This data describes a binding interaction between two proteins.

Contacts between the two chains:
Residue H170 in protein 1 is in contact with residue Y229 in protein 2 (closest heavy-atom distance 4.5 Å).
Residue L147 in protein 1 contacts residue Y229 in protein 2 (closest heavy-atom distance 3.6 Å).
Residue K176 in protein 1 is in contact with residue S232 in protein 2 (closest heavy-atom distance 3.4 Å).
Residue L147 in protein 1 is in contact with residue V230 in protein 2 (closest heavy-atom distance 3.7 Å).
Residue P238 in protein 1 interacts with residue H210 in protein 2 (closest heavy-atom distance 4.1 Å).
Residue L131 in protein 1 interacts with residue R221 in protein 2 (closest heavy-atom distance 3.4 Å).
Residue I146 in protein 1 interacts with residue G314 in protein 2 (closest heavy-atom distance 3.9 Å).
Residue P233 in protein 1 interacts with residue A203 in protein 2 (closest heavy-atom distance 3.4 Å).
Residue L131 in protein 1 is in contact with residue V225 in protein 2 (closest heavy-atom distance 4.2 Å).
Residue A139 in protein 1 interacts with residue R222 in protein 2 (closest heavy-atom distance 3.7 Å).
Residue I146 in protein 1 interacts with residue V226 in protein 2 (closest heavy-atom distance 4.0 Å).
Residue A236 in protein 1 interacts with residue A203 in protein 2 (closest heavy-atom distance 4.4 Å).
Residue A180 in protein 1 contacts residue F235 in protein 2 (closest heavy-atom distance 4.2 Å).
Residue P233 in protein 1 contacts residue A199 in protein 2 (closest heavy-atom distance 3.5 Å).
Residue Y142 in protein 1 interacts with residue G313 in protein 2 (closest heavy-atom distance 3.5 Å).
Residue A139 in protein 1 is in contact with residue V226 in protein 2 (closest heavy-atom distance 4.4 Å).
Residue I140 in protein 1 contacts residue Y229 in protein 2 (closest heavy-atom distance 4.1 Å).
Residue P233 in protein 1 contacts residue F200 in protein 2 (closest heavy-atom distance 3.7 Å).
Residue A236 in protein 1 contacts residue R207 in protein 2 (closest heavy-atom distance 3.6 Å).
Residue K176 in protein 1 contacts residue E241 in protein 2 (closest heavy-atom distance 3.3 Å).
Residue R183 in protein 1 contacts residue V237 in protein 2 (closest heavy-atom distance 3.5 Å).
Residue A139 in protein 1 is in contact with residue V225 in protein 2 (closest heavy-atom distance 3.9 Å).
Residue Y142 in protein 1 interacts with residue V226 in protein 2 (closest heavy-atom distance 3.9 Å).
Residue R173 in protein 1 is in contact with residue Y229 in protein 2 (closest heavy-atom distance 4.3 Å).
Residue L181 in protein 1 interacts with residue L228 in protein 2 (closest heavy-atom distance 3.4 Å).
Residue Y142 in protein 1 interacts with residue G314 in protein 2 (closest heavy-atom distance 4.2 Å).
Residue A143 in protein 1 interacts with residue V226 in protein 2 (closest heavy-atom distance 4.2 Å).
Residue I184 in protein 1 is in contact with residue F235 in protein 2 (closest heavy-atom distance 4.2 Å).
Residue A177 in protein 1 is in contact with residue Y229 in protein 2 (closest heavy-atom distance 3.3 Å).
Residue K176 in protein 1 is in contact with residue K233 in protein 2 (closest heavy-atom distance 2.8 Å).
Residue L181 in protein 1 is in contact with residue V225 in protein 2 (closest heavy-atom distance 4.2 Å).
Residue Q232 in protein 1 is in contact with residue F200 in protein 2 (closest heavy-atom distance 3.6 Å).
Residue K176 in protein 1 contacts residue F235 in protein 2 (closest heavy-atom distance 2.7 Å).
Residue Y129 in protein 1 contacts residue R221 in protein 2 (closest heavy-atom distance 3.7 Å).
Residue K176 in protein 1 is in contact with residue N234 in protein 2 (closest heavy-atom distance 4.4 Å).
Residue A236 in protein 1 interacts with residue A206 in protein 2 (closest heavy-atom distance 3.7 Å).
Residue E135 in protein 1 is in contact with residue S218 in protein 2 (closest heavy-atom distance 3.7 Å).
Residue E135 in protein 1 interacts with residue R221 in protein 2 (closest heavy-atom distance 2.6 Å).
Residue A236 in protein 1 contacts residue H210 in protein 2 (closest heavy-atom distance 3.4 Å).
Residue H174 in protein 1 interacts with residue Y229 in protein 2 (closest heavy-atom distance 2.5 Å).
Residue K176 in protein 1 is in contact with residue V237 in protein 2 (closest heavy-atom distance 4.1 Å).
Residue L130 in protein 1 interacts with residue R221 in protein 2 (closest heavy-atom distance 3.2 Å).
Residue V234 in protein 1 is in contact with residue R207 in protein 2 (closest heavy-atom distance 4.1 Å).
Residue A180 in protein 1 interacts with residue V237 in protein 2 (closest heavy-atom distance 3.8 Å).
Residue A177 in protein 1 contacts residue S232 in protein 2 (closest heavy-atom distance 3.2 Å).
Residue R173 in protein 1 contacts residue K233 in protein 2 (closest heavy-atom distance 3.8 Å).
Residue Y142 in protein 1 interacts with residue R222 in protein 2 (closest heavy-atom distance 3.9 Å).
Residue G237 in protein 1 contacts residue R207 in protein 2 (closest heavy-atom distance 4.5 Å).
Residue P231 in protein 1 is in contact with residue F200 in protein 2 (closest heavy-atom distance 3.4 Å).
Residue R235 in protein 1 is in contact with residue R207 in protein 2 (closest heavy-atom distance 2.3 Å).
Residue P238 in protein 1 contacts residue E214 in protein 2 (closest heavy-atom distance 4.4 Å).
Residue I140 in protein 1 is in contact with residue V225 in protein 2 (closest heavy-atom distance 4.5 Å).
Residue G237 in protein 1 is in contact with residue H210 in protein 2 (closest heavy-atom distance 3.8 Å).
Residue E144 in protein 1 contacts residue Y229 in protein 2 (closest heavy-atom distance 4.1 Å).
Residue I184 in protein 1 is in contact with residue L228 in protein 2 (closest heavy-atom distance 3.9 Å).
Residue I146 in protein 1 contacts residue K315 in protein 2 (closest heavy-atom distance 4.0 Å).
Residue L181 in protein 1 is in contact with residue Y229 in protein 2 (closest heavy-atom distance 3.8 Å).
Residue A143 in protein 1 interacts with residue Y229 in protein 2 (closest heavy-atom distance 3.7 Å).
Residue V234 in protein 1 interacts with residue A203 in protein 2 (closest heavy-atom distance 3.6 Å).
Residue L147 in protein 1 is in contact with residue K315 in protein 2 (closest heavy-atom distance 3.9 Å).

Sequence of protein 1:
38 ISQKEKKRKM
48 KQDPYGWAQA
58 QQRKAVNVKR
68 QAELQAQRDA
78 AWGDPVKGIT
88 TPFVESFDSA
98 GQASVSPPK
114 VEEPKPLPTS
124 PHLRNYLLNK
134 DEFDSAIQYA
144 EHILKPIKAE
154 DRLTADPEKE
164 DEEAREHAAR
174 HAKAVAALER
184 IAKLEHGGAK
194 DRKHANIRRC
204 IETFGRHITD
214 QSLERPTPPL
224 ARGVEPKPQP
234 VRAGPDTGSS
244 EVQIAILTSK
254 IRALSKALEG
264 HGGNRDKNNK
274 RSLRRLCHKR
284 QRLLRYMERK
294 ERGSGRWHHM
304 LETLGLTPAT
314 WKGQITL

Sequence of protein 2:
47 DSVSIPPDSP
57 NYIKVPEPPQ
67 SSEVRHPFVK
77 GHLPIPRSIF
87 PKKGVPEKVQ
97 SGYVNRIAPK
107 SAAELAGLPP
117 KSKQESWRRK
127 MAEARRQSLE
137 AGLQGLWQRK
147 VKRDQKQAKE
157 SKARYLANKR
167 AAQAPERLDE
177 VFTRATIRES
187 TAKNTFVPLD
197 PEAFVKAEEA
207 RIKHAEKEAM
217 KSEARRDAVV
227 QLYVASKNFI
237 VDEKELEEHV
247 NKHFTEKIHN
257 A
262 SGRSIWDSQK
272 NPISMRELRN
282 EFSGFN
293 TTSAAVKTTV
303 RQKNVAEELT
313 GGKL